Contacts between the two chains:
Residue Y112 in protein 1 contacts residue K143 in protein 2 (closest heavy-atom distance 3.3 Å).
Residue Q66 in protein 1 interacts with residue P93 in protein 2 (closest heavy-atom distance 3.3 Å).
Residue W60 in protein 1 is in contact with residue S37 in protein 2 (closest heavy-atom distance 3.3 Å).
Residue N45 in protein 1 interacts with residue L247 in protein 2 (closest heavy-atom distance 2.9 Å).
Residue Y134 in protein 1 is in contact with residue Y240 in protein 2 (closest heavy-atom distance 3.4 Å).
Residue Q95 in protein 1 contacts residue L66 in protein 2 (closest heavy-atom distance 3.0 Å).
Residue T84 in protein 1 interacts with residue D23 in protein 2 (closest heavy-atom distance 3.2 Å).
Residue L107 in protein 1 is in contact with residue I103 in protein 2 (closest heavy-atom distance 3.3 Å).
Residue W60 in protein 1 is in contact with residue W35 in protein 2 (closest heavy-atom distance 3.2 Å).
Residue L102 in protein 1 is in contact with residue V71 in protein 2 (closest heavy-atom distance 2.7 Å).
Residue C83 in protein 1 is in contact with residue R52 in protein 2 (closest heavy-atom distance 3.3 Å).
Residue Q66 in protein 1 contacts residue S91 in protein 2 (closest heavy-atom distance 2.9 Å).
Residue Q54 in protein 1 contacts residue W305 in protein 2 (closest heavy-atom distance 3.3 Å).
Residue N103 in protein 1 is in contact with residue R105 in protein 2 (closest heavy-atom distance 2.7 Å).
Residue M99 in protein 1 interacts with residue S69 in protein 2 (closest heavy-atom distance 3.3 Å).
Residue Q69 in protein 1 is in contact with residue Q68 in protein 2 (closest heavy-atom distance 3.3 Å).
Residue I110 in protein 1 is in contact with residue G122 in protein 2 (closest heavy-atom distance 3.2 Å).
Residue H159 in protein 1 is in contact with residue R234 in protein 2 (closest heavy-atom distance 3.1 Å).
Residue K48 in protein 1 interacts with residue D249 in protein 2 (closest heavy-atom distance 3.4 Å).
Residue N131 in protein 1 is in contact with residue M188 in protein 2 (closest heavy-atom distance 3.3 Å).
Residue N131 in protein 1 contacts residue D189 in protein 2 (closest heavy-atom distance 3.4 Å).
Residue R100 in protein 1 interacts with residue S69 in protein 2 (closest heavy-atom distance 2.9 Å).
Residue N57 in protein 1 contacts residue R352 in protein 2 (closest heavy-atom distance 2.7 Å).
Residue N45 in protein 1 interacts with residue D249 in protein 2 (closest heavy-atom distance 2.8 Å).
Residue S113 in protein 1 interacts with residue D144 in protein 2 (closest heavy-atom distance 2.9 Å).
Residue H159 in protein 1 interacts with residue H190 in protein 2 (closest heavy-atom distance 3.0 Å).
Residue I132 in protein 1 contacts residue Y240 in protein 2 (closest heavy-atom distance 2.6 Å).
Residue G160 in protein 1 contacts residue R238 in protein 2 (closest heavy-atom distance 3.3 Å).
Residue M71 in protein 1 interacts with residue Q68 in protein 2 (closest heavy-atom distance 3.4 Å).
Residue M99 in protein 1 is in contact with residue R52 in protein 2 (closest heavy-atom distance 3.3 Å).
Residue V65 in protein 1 is in contact with residue K38 in protein 2 (closest heavy-atom distance 3.1 Å).
Residue Q50 in protein 1 is in contact with residue W305 in protein 2 (closest heavy-atom distance 2.9 Å).
Residue T53 in protein 1 interacts with residue F304 in protein 2 (closest heavy-atom distance 3.4 Å).
Residue S87 in protein 1 is in contact with residue S19 in protein 2 (closest heavy-atom distance 3.4 Å).
Residue I88 in protein 1 contacts residue S19 in protein 2 (closest heavy-atom distance 2.8 Å).
Residue R100 in protein 1 is in contact with residue V71 in protein 2 (closest heavy-atom distance 2.9 Å).
Residue V68 in protein 1 interacts with residue L67 in protein 2 (closest heavy-atom distance 3.4 Å).
Residue A106 in protein 1 contacts residue V119 in protein 2 (closest heavy-atom distance 3.4 Å).
Residue S87 in protein 1 is in contact with residue N18 in protein 2 (closest heavy-atom distance 2.8 Å).
Residue M111 in protein 1 is in contact with residue G122 in protein 2 (closest heavy-atom distance 3.0 Å).
Residue V68 in protein 1 interacts with residue Q68 in protein 2 (closest heavy-atom distance 3.4 Å).
Residue R680 in protein 1 contacts residue R168 in protein 2 (closest heavy-atom distance 3.0 Å).
Residue E86 in protein 1 contacts residue K21 in protein 2 (closest heavy-atom distance 2.8 Å).
Residue Y42 in protein 1 is in contact with residue L323 in protein 2 (closest heavy-atom distance 2.5 Å).
Residue C83 in protein 1 contacts residue S69 in protein 2 (closest heavy-atom distance 3.3 Å).
Residue Q95 in protein 1 is in contact with residue I64 in protein 2 (closest heavy-atom distance 2.8 Å).
Residue R100 in protein 1 contacts residue M112 in protein 2 (closest heavy-atom distance 3.1 Å).
Residue M71 in protein 1 is in contact with residue S69 in protein 2 (closest heavy-atom distance 3.3 Å).
Residue K39 in protein 1 interacts with residue D327 in protein 2 (closest heavy-atom distance 3.4 Å).
Residue M97 in protein 1 interacts with residue L67 in protein 2 (closest heavy-atom distance 3.2 Å).
Residue R100 in protein 1 is in contact with residue Y70 in protein 2 (closest heavy-atom distance 3.1 Å).
Residue I88 in protein 1 contacts residue K340 in protein 2 (closest heavy-atom distance 3.4 Å).
Residue E59 in protein 1 interacts with residue R133 in protein 2 (closest heavy-atom distance 2.8 Å).
Residue L107 in protein 1 contacts residue R101 in protein 2 (closest heavy-atom distance 3.2 Å).
Residue N131 in protein 1 interacts with residue D169 in protein 2 (closest heavy-atom distance 3.1 Å).
Residue M71 in protein 1 contacts residue L67 in protein 2 (closest heavy-atom distance 3.1 Å).
Residue Y112 in protein 1 interacts with residue N123 in protein 2 (closest heavy-atom distance 2.8 Å).
Residue V105 in protein 1 contacts residue H117 in protein 2 (closest heavy-atom distance 3.4 Å).
Residue S70 in protein 1 contacts residue L67 in protein 2 (closest heavy-atom distance 3.4 Å).
Residue E126 in protein 1 interacts with residue R168 in protein 2 (closest heavy-atom distance 2.8 Å).

Sequence of protein 2:
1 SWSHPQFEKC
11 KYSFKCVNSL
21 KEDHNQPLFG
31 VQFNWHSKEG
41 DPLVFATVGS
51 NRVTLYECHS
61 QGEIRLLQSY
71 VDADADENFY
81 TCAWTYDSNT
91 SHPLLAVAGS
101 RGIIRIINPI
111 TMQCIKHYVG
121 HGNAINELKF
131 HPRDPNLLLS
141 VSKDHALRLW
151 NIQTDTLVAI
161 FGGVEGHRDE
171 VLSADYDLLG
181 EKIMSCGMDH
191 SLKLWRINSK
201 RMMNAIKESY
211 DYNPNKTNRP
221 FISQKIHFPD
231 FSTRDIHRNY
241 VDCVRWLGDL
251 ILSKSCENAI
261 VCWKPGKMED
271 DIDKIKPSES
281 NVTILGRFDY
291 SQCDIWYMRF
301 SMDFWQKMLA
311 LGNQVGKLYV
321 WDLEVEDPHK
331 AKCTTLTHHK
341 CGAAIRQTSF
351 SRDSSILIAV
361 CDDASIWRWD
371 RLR

This data describes a binding interaction between two proteins.

Sequence of protein 1:
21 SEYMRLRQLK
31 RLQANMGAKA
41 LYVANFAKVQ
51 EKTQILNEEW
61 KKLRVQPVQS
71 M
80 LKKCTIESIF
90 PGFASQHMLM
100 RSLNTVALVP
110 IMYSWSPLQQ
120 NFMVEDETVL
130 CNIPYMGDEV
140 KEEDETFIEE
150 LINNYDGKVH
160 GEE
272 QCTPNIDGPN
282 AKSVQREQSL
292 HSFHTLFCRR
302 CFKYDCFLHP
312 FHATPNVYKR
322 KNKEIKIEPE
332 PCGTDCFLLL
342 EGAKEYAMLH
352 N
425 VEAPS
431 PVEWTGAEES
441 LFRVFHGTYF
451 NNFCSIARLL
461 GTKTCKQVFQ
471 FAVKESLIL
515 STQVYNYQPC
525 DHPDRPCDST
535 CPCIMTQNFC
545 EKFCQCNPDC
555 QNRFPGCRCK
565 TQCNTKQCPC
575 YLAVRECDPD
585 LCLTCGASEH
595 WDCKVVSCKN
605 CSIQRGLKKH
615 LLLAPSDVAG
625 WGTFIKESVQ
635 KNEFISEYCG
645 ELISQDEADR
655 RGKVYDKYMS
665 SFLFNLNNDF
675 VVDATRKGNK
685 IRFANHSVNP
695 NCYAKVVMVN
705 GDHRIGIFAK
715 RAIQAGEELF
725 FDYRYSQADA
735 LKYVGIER